The following describes two proteins that form a bound complex.

Sequence of protein 2:
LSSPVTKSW

Interface contacts:
Residue Y99 in protein 1 contacts residue S2 in protein 2 (closest heavy-atom distance 3.5 Å).
Residue Y159 in protein 1 contacts residue V5 in protein 2 (closest heavy-atom distance 4.4 Å).
Residue A81 in protein 1 contacts residue W9 in protein 2 (closest heavy-atom distance 4.2 Å).
Residue E63 in protein 1 is in contact with residue L1 in protein 2 (closest heavy-atom distance 3.2 Å).
Residue Y159 in protein 1 interacts with residue S2 in protein 2 (closest heavy-atom distance 3.5 Å).
Residue T73 in protein 1 contacts residue K7 in protein 2 (closest heavy-atom distance 3.7 Å).
Residue Y118 in protein 1 is in contact with residue W9 in protein 2 (closest heavy-atom distance 4.3 Å).
Residue Y99 in protein 1 contacts residue S3 in protein 2 (closest heavy-atom distance 2.8 Å).
Residue Y59 in protein 1 is in contact with residue L1 in protein 2 (closest heavy-atom distance 3.7 Å).
Residue Y7 in protein 1 contacts residue S2 in protein 2 (closest heavy-atom distance 3.3 Å).
Residue Y9 in protein 1 interacts with residue S3 in protein 2 (closest heavy-atom distance 4.3 Å).
Residue E76 in protein 1 contacts residue S8 in protein 2 (closest heavy-atom distance 4.9 Å).
Residue I142 in protein 1 interacts with residue W9 in protein 2 (closest heavy-atom distance 4.8 Å).
Residue M45 in protein 1 interacts with residue S2 in protein 2 (closest heavy-atom distance 4.5 Å).
Residue I80 in protein 1 contacts residue W9 in protein 2 (closest heavy-atom distance 3.5 Å).
Residue Y159 in protein 1 is in contact with residue P4 in protein 2 (closest heavy-atom distance 3.5 Å).
Residue Q155 in protein 1 interacts with residue V5 in protein 2 (closest heavy-atom distance 4.2 Å).
Residue N66 in protein 1 interacts with residue P4 in protein 2 (closest heavy-atom distance 3.9 Å).
Residue F33 in protein 1 contacts residue L1 in protein 2 (closest heavy-atom distance 4.6 Å).
Residue Y159 in protein 1 is in contact with residue L1 in protein 2 (closest heavy-atom distance 2.5 Å).
Residue A117 in protein 1 interacts with residue W9 in protein 2 (closest heavy-atom distance 4.0 Å).
Residue Y123 in protein 1 contacts residue W9 in protein 2 (closest heavy-atom distance 3.5 Å).
Residue Y171 in protein 1 interacts with residue L1 in protein 2 (closest heavy-atom distance 2.8 Å).
Residue W147 in protein 1 interacts with residue K7 in protein 2 (closest heavy-atom distance 3.6 Å).
Residue L163 in protein 1 interacts with residue P4 in protein 2 (closest heavy-atom distance 5.0 Å).
Residue Y9 in protein 1 contacts residue S2 in protein 2 (closest heavy-atom distance 3.9 Å).
Residue Y74 in protein 1 contacts residue T6 in protein 2 (closest heavy-atom distance 3.5 Å).
Residue N77 in protein 1 is in contact with residue W9 in protein 2 (closest heavy-atom distance 2.7 Å).
Residue V152 in protein 1 is in contact with residue V5 in protein 2 (closest heavy-atom distance 4.2 Å).
Residue Y159 in protein 1 interacts with residue S3 in protein 2 (closest heavy-atom distance 3.5 Å).
Residue Y116 in protein 1 interacts with residue W9 in protein 2 (closest heavy-atom distance 4.1 Å).
Residue N77 in protein 1 is in contact with residue K7 in protein 2 (closest heavy-atom distance 3.4 Å).
Residue M67 in protein 1 contacts residue S2 in protein 2 (closest heavy-atom distance 3.5 Å).
Residue Y116 in protein 1 is in contact with residue V5 in protein 2 (closest heavy-atom distance 5.0 Å).
Residue I95 in protein 1 is in contact with residue W9 in protein 2 (closest heavy-atom distance 3.6 Å).
Residue T73 in protein 1 contacts residue T6 in protein 2 (closest heavy-atom distance 3.6 Å).
Residue K146 in protein 1 contacts residue W9 in protein 2 (closest heavy-atom distance 2.8 Å).
Residue L156 in protein 1 contacts residue S3 in protein 2 (closest heavy-atom distance 4.1 Å).
Residue V152 in protein 1 interacts with residue K7 in protein 2 (closest heavy-atom distance 3.7 Å).
Residue L156 in protein 1 contacts residue V5 in protein 2 (closest heavy-atom distance 3.6 Å).
Residue W147 in protein 1 interacts with residue W9 in protein 2 (closest heavy-atom distance 3.6 Å).
Residue K146 in protein 1 interacts with residue S8 in protein 2 (closest heavy-atom distance 4.3 Å).
Residue N66 in protein 1 is in contact with residue S3 in protein 2 (closest heavy-atom distance 2.8 Å).
Residue I80 in protein 1 interacts with residue S8 in protein 2 (closest heavy-atom distance 3.2 Å).
Residue M5 in protein 1 contacts residue L1 in protein 2 (closest heavy-atom distance 3.7 Å).
Residue N77 in protein 1 contacts residue S8 in protein 2 (closest heavy-atom distance 3.3 Å).
Residue L163 in protein 1 is in contact with residue L1 in protein 2 (closest heavy-atom distance 4.0 Å).
Residue Y7 in protein 1 is in contact with residue L1 in protein 2 (closest heavy-atom distance 2.9 Å).
Residue S70 in protein 1 interacts with residue T6 in protein 2 (closest heavy-atom distance 3.4 Å).
Residue T143 in protein 1 contacts residue W9 in protein 2 (closest heavy-atom distance 2.7 Å).
Residue S70 in protein 1 interacts with residue S3 in protein 2 (closest heavy-atom distance 4.9 Å).
Residue T73 in protein 1 is in contact with residue S8 in protein 2 (closest heavy-atom distance 4.2 Å).
Residue W167 in protein 1 interacts with residue L1 in protein 2 (closest heavy-atom distance 3.5 Å).
Residue N66 in protein 1 contacts residue S2 in protein 2 (closest heavy-atom distance 2.7 Å).
Residue Y9 in protein 1 interacts with residue T6 in protein 2 (closest heavy-atom distance 4.9 Å).
Residue Q155 in protein 1 interacts with residue K7 in protein 2 (closest heavy-atom distance 3.1 Å).
Residue Y84 in protein 1 is in contact with residue W9 in protein 2 (closest heavy-atom distance 2.8 Å).
Residue W147 in protein 1 contacts residue S8 in protein 2 (closest heavy-atom distance 2.9 Å).
Residue E63 in protein 1 is in contact with residue S2 in protein 2 (closest heavy-atom distance 2.9 Å).
Residue Y74 in protein 1 is in contact with residue W9 in protein 2 (closest heavy-atom distance 4.4 Å).

Sequence of protein 1:
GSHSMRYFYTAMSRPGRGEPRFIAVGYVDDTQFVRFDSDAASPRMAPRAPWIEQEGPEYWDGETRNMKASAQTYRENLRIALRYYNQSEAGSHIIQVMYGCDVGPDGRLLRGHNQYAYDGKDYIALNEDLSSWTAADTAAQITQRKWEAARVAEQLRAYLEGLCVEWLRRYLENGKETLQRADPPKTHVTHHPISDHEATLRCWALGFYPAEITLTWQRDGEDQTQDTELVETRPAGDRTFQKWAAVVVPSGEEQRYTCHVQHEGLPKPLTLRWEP